These two protein chains interact to form a complex.

Sequence of protein 1:
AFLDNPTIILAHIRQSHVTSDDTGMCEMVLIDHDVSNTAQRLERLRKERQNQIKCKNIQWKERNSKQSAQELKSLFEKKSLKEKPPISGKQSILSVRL

Sequence of protein 2:
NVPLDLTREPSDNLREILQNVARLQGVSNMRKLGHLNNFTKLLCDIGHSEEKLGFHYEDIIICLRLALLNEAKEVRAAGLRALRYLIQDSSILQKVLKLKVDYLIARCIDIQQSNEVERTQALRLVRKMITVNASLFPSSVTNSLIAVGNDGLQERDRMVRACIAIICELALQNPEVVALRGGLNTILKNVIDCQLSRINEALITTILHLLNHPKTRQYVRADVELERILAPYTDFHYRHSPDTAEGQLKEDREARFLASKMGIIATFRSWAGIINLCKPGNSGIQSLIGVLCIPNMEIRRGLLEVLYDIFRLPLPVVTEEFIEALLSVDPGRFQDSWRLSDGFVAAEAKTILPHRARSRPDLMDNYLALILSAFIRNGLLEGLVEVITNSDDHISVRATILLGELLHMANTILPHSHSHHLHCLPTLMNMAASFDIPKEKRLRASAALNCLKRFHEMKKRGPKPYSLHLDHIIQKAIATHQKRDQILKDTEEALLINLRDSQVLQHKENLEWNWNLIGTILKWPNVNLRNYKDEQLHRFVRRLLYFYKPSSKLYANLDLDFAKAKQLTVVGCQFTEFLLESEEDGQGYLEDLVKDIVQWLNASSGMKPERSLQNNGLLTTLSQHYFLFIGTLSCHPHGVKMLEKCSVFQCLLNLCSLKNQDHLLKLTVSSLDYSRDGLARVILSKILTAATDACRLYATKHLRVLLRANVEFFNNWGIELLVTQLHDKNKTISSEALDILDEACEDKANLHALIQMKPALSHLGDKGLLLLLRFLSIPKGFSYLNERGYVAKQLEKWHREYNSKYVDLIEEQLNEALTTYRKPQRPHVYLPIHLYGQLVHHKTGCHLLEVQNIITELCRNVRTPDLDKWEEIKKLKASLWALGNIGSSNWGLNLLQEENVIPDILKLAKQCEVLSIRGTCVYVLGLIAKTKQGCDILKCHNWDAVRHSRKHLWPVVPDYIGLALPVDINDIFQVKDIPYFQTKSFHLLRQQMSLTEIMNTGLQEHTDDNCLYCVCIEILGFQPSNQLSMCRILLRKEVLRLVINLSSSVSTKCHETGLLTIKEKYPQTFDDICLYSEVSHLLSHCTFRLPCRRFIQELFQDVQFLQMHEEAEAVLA

Contacts between the two chains:
Residue R151 in protein 2 is in contact with residue D35 in protein 1 (closest heavy-atom distance 3.7 Å).
Residue T967 in protein 2 interacts with residue F3 in protein 1 (closest heavy-atom distance 3.3 Å).
Residue E844 in protein 2 interacts with residue F3 in protein 1 (closest heavy-atom distance 3.7 Å).
Residue L1637 in protein 2 is in contact with residue R89 in protein 1 (closest heavy-atom distance 3.6 Å).
Residue W295 in protein 2 interacts with residue A2 in protein 1 (closest heavy-atom distance 3.4 Å).
Residue S963 in protein 2 is in contact with residue D5 in protein 1 (closest heavy-atom distance 3.3 Å).
Residue E193 in protein 2 interacts with residue R15 in protein 1 (closest heavy-atom distance 2.9 Å).
Residue R151 in protein 2 is in contact with residue R15 in protein 1 (closest heavy-atom distance 3.1 Å).
Residue S963 in protein 2 is in contact with residue F3 in protein 1 (closest heavy-atom distance 3.4 Å).
Residue T1638 in protein 2 interacts with residue L93 in protein 1 (closest heavy-atom distance 3.6 Å).
Residue L196 in protein 2 contacts residue P7 in protein 1 (closest heavy-atom distance 3.6 Å).
Residue I223 in protein 2 interacts with residue H18 in protein 1 (closest heavy-atom distance 3.6 Å).
Residue E193 in protein 2 is in contact with residue L11 in protein 1 (closest heavy-atom distance 3.8 Å).
Residue R293 in protein 2 is in contact with residue A2 in protein 1 (closest heavy-atom distance 2.6 Å).
Residue T230 in protein 2 contacts residue I14 in protein 1 (closest heavy-atom distance 3.5 Å).
Residue R151 in protein 2 interacts with residue L31 in protein 1 (closest heavy-atom distance 3.4 Å).
Residue N848 in protein 2 contacts residue F3 in protein 1 (closest heavy-atom distance 3.3 Å).
Residue R185 in protein 2 is in contact with residue H18 in protein 1 (closest heavy-atom distance 3.6 Å).
Residue M183 in protein 2 contacts residue M26 in protein 1 (closest heavy-atom distance 3.8 Å).
Residue T155 in protein 2 contacts residue D35 in protein 1 (closest heavy-atom distance 3.3 Å).
Residue F1672 in protein 2 contacts residue T86 in protein 1 (closest heavy-atom distance 3.6 Å).
Residue K924 in protein 2 interacts with residue D5 in protein 1 (closest heavy-atom distance 2.7 Å).
Residue R108 in protein 2 contacts residue D35 in protein 1 (closest heavy-atom distance 3.6 Å).
Residue L220 in protein 2 contacts residue S21 in protein 1 (closest heavy-atom distance 3.3 Å).
Residue A189 in protein 2 interacts with residue H18 in protein 1 (closest heavy-atom distance 3.6 Å).
Residue E1675 in protein 2 is in contact with residue T86 in protein 1 (closest heavy-atom distance 2.5 Å).
Residue Q137 in protein 2 contacts residue S84 in protein 1 (closest heavy-atom distance 3.7 Å).
Residue L1637 in protein 2 contacts residue L93 in protein 1 (closest heavy-atom distance 3.6 Å).
Residue K152 in protein 2 is in contact with residue D35 in protein 1 (closest heavy-atom distance 3.3 Å).
Residue T852 in protein 2 interacts with residue L4 in protein 1 (closest heavy-atom distance 3.7 Å).
Residue P857 in protein 2 interacts with residue Q16 in protein 1 (closest heavy-atom distance 3.8 Å).
Residue R148 in protein 2 is in contact with residue I32 in protein 1 (closest heavy-atom distance 3.5 Å).
Residue Y854 in protein 2 contacts residue H13 in protein 1 (closest heavy-atom distance 3.7 Å).
Residue R151 in protein 2 interacts with residue V36 in protein 1 (closest heavy-atom distance 2.5 Å).
Residue A186 in protein 2 contacts residue V30 in protein 1 (closest heavy-atom distance 3.8 Å).
Residue R185 in protein 2 contacts residue D22 in protein 1 (closest heavy-atom distance 2.9 Å).
Residue E1675 in protein 2 is in contact with residue S84 in protein 1 (closest heavy-atom distance 3.3 Å).
Residue H233 in protein 2 contacts residue I10 in protein 1 (closest heavy-atom distance 3.6 Å).
Residue H233 in protein 2 contacts residue D5 in protein 1 (closest heavy-atom distance 3.3 Å).
Residue T229 in protein 2 is in contact with residue L4 in protein 1 (closest heavy-atom distance 3.7 Å).
Residue T155 in protein 2 interacts with residue V36 in protein 1 (closest heavy-atom distance 3.6 Å).
Residue R222 in protein 2 is in contact with residue Q16 in protein 1 (closest heavy-atom distance 3.0 Å).
Residue T852 in protein 2 interacts with residue A2 in protein 1 (closest heavy-atom distance 3.3 Å).
Residue Y854 in protein 2 is in contact with residue Q16 in protein 1 (closest heavy-atom distance 3.1 Å).
Residue R148 in protein 2 contacts residue D35 in protein 1 (closest heavy-atom distance 3.0 Å).
Residue R151 in protein 2 interacts with residue I32 in protein 1 (closest heavy-atom distance 3.2 Å).
Residue A226 in protein 2 interacts with residue I14 in protein 1 (closest heavy-atom distance 3.5 Å).
Residue Y854 in protein 2 contacts residue A12 in protein 1 (closest heavy-atom distance 3.6 Å).
Residue R222 in protein 2 interacts with residue S17 in protein 1 (closest heavy-atom distance 3.4 Å).
Residue R855 in protein 2 interacts with residue Q16 in protein 1 (closest heavy-atom distance 3.0 Å).
Residue E1633 in protein 2 interacts with residue R89 in protein 1 (closest heavy-atom distance 2.8 Å).
Residue N848 in protein 2 contacts residue A2 in protein 1 (closest heavy-atom distance 3.6 Å).
Residue I223 in protein 2 contacts residue S21 in protein 1 (closest heavy-atom distance 3.3 Å).
Residue L147 in protein 2 contacts residue V30 in protein 1 (closest heavy-atom distance 3.7 Å).
Residue W295 in protein 2 contacts residue F3 in protein 1 (closest heavy-atom distance 3.6 Å).
Residue C192 in protein 2 interacts with residue I14 in protein 1 (closest heavy-atom distance 3.8 Å).
Residue R222 in protein 2 contacts residue T20 in protein 1 (closest heavy-atom distance 3.4 Å).
Residue R182 in protein 2 interacts with residue M26 in protein 1 (closest heavy-atom distance 3.3 Å).
Residue R151 in protein 2 is in contact with residue V30 in protein 1 (closest heavy-atom distance 3.4 Å).
Residue W917 in protein 2 is in contact with residue D5 in protein 1 (closest heavy-atom distance 3.4 Å).